Sequence of the second protein:
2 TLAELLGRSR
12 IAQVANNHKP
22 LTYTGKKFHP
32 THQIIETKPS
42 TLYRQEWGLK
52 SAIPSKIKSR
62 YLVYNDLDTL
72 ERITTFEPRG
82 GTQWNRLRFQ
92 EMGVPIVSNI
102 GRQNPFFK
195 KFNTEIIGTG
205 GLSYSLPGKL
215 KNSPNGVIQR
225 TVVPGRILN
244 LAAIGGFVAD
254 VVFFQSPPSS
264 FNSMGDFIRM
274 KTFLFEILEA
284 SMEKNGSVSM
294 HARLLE

This data describes a binding interaction between two proteins.

Sequence of the first protein:
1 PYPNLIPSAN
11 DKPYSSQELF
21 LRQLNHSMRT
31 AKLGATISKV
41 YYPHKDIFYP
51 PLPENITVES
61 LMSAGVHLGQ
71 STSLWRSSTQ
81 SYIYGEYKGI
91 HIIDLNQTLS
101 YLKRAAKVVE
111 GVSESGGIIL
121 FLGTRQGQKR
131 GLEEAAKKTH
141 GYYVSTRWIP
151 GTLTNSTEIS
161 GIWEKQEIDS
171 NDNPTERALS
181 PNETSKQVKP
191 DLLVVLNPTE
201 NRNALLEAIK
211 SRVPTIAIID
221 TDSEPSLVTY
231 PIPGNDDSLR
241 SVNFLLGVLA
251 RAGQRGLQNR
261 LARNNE

Residue-level contacts at the interface:
Residue P43 in the first protein is in contact with residue E47 in the second protein (closest heavy-atom distance 3.7 Å).
Residue G89 in the first protein is in contact with residue D69 in the second protein (closest heavy-atom distance 4.1 Å).
Residue Y41 in the first protein is in contact with residue K39 in the second protein (closest heavy-atom distance 3.9 Å).
Residue S238 in the first protein contacts residue S52 in the second protein (closest heavy-atom distance 3.8 Å).
Residue S71 in the first protein is in contact with residue T70 in the second protein (closest heavy-atom distance 4.3 Å).
Residue Y84 in the first protein contacts residue A4 in the second protein (closest heavy-atom distance 3.5 Å).
Residue K88 in the first protein is in contact with residue V15 in the second protein (closest heavy-atom distance 3.3 Å).
Residue L74 in the first protein contacts residue R73 in the second protein (closest heavy-atom distance 3.4 Å).
Residue K88 in the first protein is in contact with residue A13 in the second protein (closest heavy-atom distance 3.8 Å).
Residue Y41 in the first protein interacts with residue T42 in the second protein (closest heavy-atom distance 4.0 Å).
Residue L68 in the first protein is in contact with residue L50 in the second protein (closest heavy-atom distance 3.9 Å).
Residue Y87 in the first protein contacts residue A13 in the second protein (closest heavy-atom distance 3.2 Å).
Residue H44 in the first protein interacts with residue R45 in the second protein (closest heavy-atom distance 3.9 Å).
Residue E59 in the first protein contacts residue L6 in the second protein (closest heavy-atom distance 3.6 Å).
Residue M62 in the first protein interacts with residue L3 in the second protein (closest heavy-atom distance 4.1 Å).
Residue Q70 in the first protein contacts residue K51 in the second protein (closest heavy-atom distance 3.4 Å).
Residue P43 in the first protein interacts with residue T42 in the second protein (closest heavy-atom distance 3.8 Å).
Residue L74 in the first protein interacts with residue T70 in the second protein (closest heavy-atom distance 3.4 Å).
Residue H67 in the first protein interacts with residue L7 in the second protein (closest heavy-atom distance 3.5 Å).
Residue K88 in the first protein contacts residue L68 in the second protein (closest heavy-atom distance 4.0 Å).
Residue Q126 in the first protein contacts residue Q46 in the second protein (closest heavy-atom distance 3.2 Å).
Residue P43 in the first protein contacts residue R45 in the second protein (closest heavy-atom distance 3.3 Å).
Residue Q70 in the first protein is in contact with residue R73 in the second protein (closest heavy-atom distance 3.9 Å).
Residue Y84 in the first protein is in contact with residue L3 in the second protein (closest heavy-atom distance 3.8 Å).
Residue D222 in the first protein contacts residue R73 in the second protein (closest heavy-atom distance 3.3 Å).
Residue S238 in the first protein contacts residue K51 in the second protein (closest heavy-atom distance 3.4 Å).
Residue L68 in the first protein contacts residue K51 in the second protein (closest heavy-atom distance 3.6 Å).
Residue L95 in the first protein interacts with residue L3 in the second protein (closest heavy-atom distance 3.5 Å).
Residue R240 in the first protein contacts residue E47 in the second protein (closest heavy-atom distance 3.2 Å).
Residue L239 in the first protein interacts with residue R45 in the second protein (closest heavy-atom distance 3.7 Å).
Residue L74 in the first protein contacts residue D69 in the second protein (closest heavy-atom distance 3.5 Å).
Residue Q126 in the first protein interacts with residue S56 in the second protein (closest heavy-atom distance 3.2 Å).
Residue G69 in the first protein is in contact with residue K51 in the second protein (closest heavy-atom distance 3.4 Å).
Residue D237 in the first protein interacts with residue S52 in the second protein (closest heavy-atom distance 3.6 Å).
Residue I90 in the first protein contacts residue L68 in the second protein (closest heavy-atom distance 3.7 Å).
Residue S71 in the first protein is in contact with residue D69 in the second protein (closest heavy-atom distance 3.4 Å).
Residue V58 in the first protein contacts residue L6 in the second protein (closest heavy-atom distance 4.2 Å).
Residue D237 in the first protein contacts residue A53 in the second protein (closest heavy-atom distance 3.4 Å).
Residue L68 in the first protein interacts with residue I12 in the second protein (closest heavy-atom distance 3.6 Å).
Residue M62 in the first protein interacts with residue L6 in the second protein (closest heavy-atom distance 3.6 Å).
Residue D236 in the first protein interacts with residue K51 in the second protein (closest heavy-atom distance 4.3 Å).
Residue Y87 in the first protein is in contact with residue L7 in the second protein (closest heavy-atom distance 3.7 Å).
Residue D94 in the first protein interacts with residue L3 in the second protein (closest heavy-atom distance 4.2 Å).
Residue I90 in the first protein is in contact with residue D69 in the second protein (closest heavy-atom distance 4.2 Å).
Residue P43 in the first protein contacts residue S41 in the second protein (closest heavy-atom distance 3.7 Å).
Residue M62 in the first protein contacts residue L7 in the second protein (closest heavy-atom distance 3.5 Å).
Residue S238 in the first protein contacts residue L50 in the second protein (closest heavy-atom distance 4.0 Å).
Residue I92 in the first protein contacts residue L7 in the second protein (closest heavy-atom distance 3.5 Å).
Residue D220 in the first protein contacts residue K51 in the second protein (closest heavy-atom distance 2.7 Å).
Residue S73 in the first protein is in contact with residue L71 in the second protein (closest heavy-atom distance 3.8 Å).
Residue D237 in the first protein is in contact with residue K51 in the second protein (closest heavy-atom distance 2.7 Å).
Residue K88 in the first protein is in contact with residue N17 in the second protein (closest heavy-atom distance 4.1 Å).
Residue S238 in the first protein contacts residue A53 in the second protein (closest heavy-atom distance 3.7 Å).
Residue L74 in the first protein contacts residue L71 in the second protein (closest heavy-atom distance 3.6 Å).
Residue I90 in the first protein interacts with residue K51 in the second protein (closest heavy-atom distance 3.5 Å).
Residue N235 in the first protein contacts residue K51 in the second protein (closest heavy-atom distance 2.9 Å).
Residue Y41 in the first protein is in contact with residue E47 in the second protein (closest heavy-atom distance 2.8 Å).
Residue Q70 in the first protein interacts with residue D69 in the second protein (closest heavy-atom distance 3.0 Å).
Residue V40 in the first protein is in contact with residue K39 in the second protein (closest heavy-atom distance 3.5 Å).
Residue K88 in the first protein is in contact with residue I12 in the second protein (closest heavy-atom distance 3.5 Å).